Contacts between the two chains:
Residue N305 in the first protein contacts residue Y103 in the second protein (closest heavy-atom distance 4.6 Å).
Residue N373 in the first protein is in contact with residue G26 in the second protein (closest heavy-atom distance 2.9 Å).
Residue I69 in the first protein is in contact with residue D33 in the second protein (closest heavy-atom distance 4.1 Å).
Residue V66 in the first protein is in contact with residue G54 in the second protein (closest heavy-atom distance 4.9 Å).
Residue A68 in the first protein contacts residue D98 in the second protein (closest heavy-atom distance 4.1 Å).
Residue S67 in the first protein contacts residue I31 in the second protein (closest heavy-atom distance 4.8 Å).
Residue N373 in the first protein is in contact with residue I101 in the second protein (closest heavy-atom distance 4.4 Å).
Residue Q301 in the first protein contacts residue A105 in the second protein (closest heavy-atom distance 3.8 Å).
Residue E372 in the first protein is in contact with residue I28 in the second protein (closest heavy-atom distance 4.0 Å).
Residue E372 in the first protein interacts with residue G26 in the second protein (closest heavy-atom distance 4.3 Å).
Residue A68 in the first protein interacts with residue L108 in the second protein (closest heavy-atom distance 3.4 Å).
Residue N373 in the first protein interacts with residue R2 in the second protein (closest heavy-atom distance 4.5 Å).
Residue I69 in the first protein contacts residue L108 in the second protein (closest heavy-atom distance 4.1 Å).
Residue M71 in the first protein is in contact with residue Y103 in the second protein (closest heavy-atom distance 3.9 Å).
Residue G64 in the first protein is in contact with residue S53 in the second protein (closest heavy-atom distance 3.4 Å).
Residue N305 in the first protein interacts with residue A104 in the second protein (closest heavy-atom distance 3.3 Å).
Residue M71 in the first protein is in contact with residue L100 in the second protein (closest heavy-atom distance 3.6 Å).
Residue E372 in the first protein contacts residue I101 in the second protein (closest heavy-atom distance 4.7 Å).
Residue Y370 in the first protein interacts with residue I28 in the second protein (closest heavy-atom distance 4.9 Å).
Residue T371 in the first protein interacts with residue I101 in the second protein (closest heavy-atom distance 3.4 Å).
Residue A68 in the first protein is in contact with residue S53 in the second protein (closest heavy-atom distance 4.5 Å).
Residue V376 in the first protein is in contact with residue I101 in the second protein (closest heavy-atom distance 4.5 Å).
Residue S67 in the first protein is in contact with residue S53 in the second protein (closest heavy-atom distance 4.1 Å).
Residue A72 in the first protein contacts residue L108 in the second protein (closest heavy-atom distance 3.8 Å).
Residue Q374 in the first protein is in contact with residue R2 in the second protein (closest heavy-atom distance 4.8 Å).
Residue M71 in the first protein is in contact with residue I31 in the second protein (closest heavy-atom distance 3.8 Å).
Residue S67 in the first protein interacts with residue D33 in the second protein (closest heavy-atom distance 4.3 Å).
Residue G65 in the first protein contacts residue S53 in the second protein (closest heavy-atom distance 4.5 Å).
Residue S75 in the first protein interacts with residue S106 in the second protein (closest heavy-atom distance 3.8 Å).
Residue S67 in the first protein is in contact with residue T52 in the second protein (closest heavy-atom distance 4.1 Å).
Residue Q301 in the first protein interacts with residue A104 in the second protein (closest heavy-atom distance 4.3 Å).
Residue A72 in the first protein is in contact with residue S106 in the second protein (closest heavy-atom distance 3.8 Å).
Residue A68 in the first protein interacts with residue G99 in the second protein (closest heavy-atom distance 4.2 Å).
Residue G64 in the first protein is in contact with residue K30 in the second protein (closest heavy-atom distance 4.5 Å).
Residue A68 in the first protein contacts residue N32 in the second protein (closest heavy-atom distance 4.4 Å).
Residue A68 in the first protein interacts with residue I31 in the second protein (closest heavy-atom distance 3.1 Å).
Residue A298 in the first protein contacts residue I101 in the second protein (closest heavy-atom distance 4.3 Å).
Residue N373 in the first protein contacts residue Y111 in the second protein (closest heavy-atom distance 4.5 Å).
Residue V66 in the first protein contacts residue T52 in the second protein (closest heavy-atom distance 3.6 Å).
Residue L369 in the first protein contacts residue Y103 in the second protein (closest heavy-atom distance 3.8 Å).
Residue N373 in the first protein is in contact with residue Q3 in the second protein (closest heavy-atom distance 4.4 Å).
Residue I61 in the first protein contacts residue Y103 in the second protein (closest heavy-atom distance 3.7 Å).
Residue I76 in the first protein is in contact with residue Q107 in the second protein (closest heavy-atom distance 3.3 Å).
Residue Y370 in the first protein contacts residue A104 in the second protein (closest heavy-atom distance 4.2 Å).
Residue G64 in the first protein is in contact with residue I31 in the second protein (closest heavy-atom distance 4.6 Å).
Residue S75 in the first protein is in contact with residue A105 in the second protein (closest heavy-atom distance 3.7 Å).
Residue A72 in the first protein is in contact with residue L100 in the second protein (closest heavy-atom distance 4.3 Å).
Residue V302 in the first protein interacts with residue S102 in the second protein (closest heavy-atom distance 3.9 Å).
Residue V302 in the first protein contacts residue A104 in the second protein (closest heavy-atom distance 4.3 Å).
Residue I76 in the first protein interacts with residue S106 in the second protein (closest heavy-atom distance 3.9 Å).
Residue A298 in the first protein is in contact with residue S102 in the second protein (closest heavy-atom distance 5.0 Å).
Residue A68 in the first protein contacts residue D33 in the second protein (closest heavy-atom distance 3.5 Å).
Residue Y370 in the first protein contacts residue S102 in the second protein (closest heavy-atom distance 3.7 Å).
Residue G65 in the first protein is in contact with residue G54 in the second protein (closest heavy-atom distance 4.7 Å).
Residue T371 in the first protein contacts residue S102 in the second protein (closest heavy-atom distance 3.7 Å).
Residue Y370 in the first protein interacts with residue Y103 in the second protein (closest heavy-atom distance 3.1 Å).
Residue M149 in the first protein interacts with residue L108 in the second protein (closest heavy-atom distance 3.8 Å).
Residue E372 in the first protein contacts residue I27 in the second protein (closest heavy-atom distance 4.5 Å).
Residue V66 in the first protein contacts residue S53 in the second protein (closest heavy-atom distance 4.8 Å).
Residue V145 in the first protein interacts with residue Q107 in the second protein (closest heavy-atom distance 4.7 Å).

These two protein chains interact to form a complex.

Sequence of the first protein:
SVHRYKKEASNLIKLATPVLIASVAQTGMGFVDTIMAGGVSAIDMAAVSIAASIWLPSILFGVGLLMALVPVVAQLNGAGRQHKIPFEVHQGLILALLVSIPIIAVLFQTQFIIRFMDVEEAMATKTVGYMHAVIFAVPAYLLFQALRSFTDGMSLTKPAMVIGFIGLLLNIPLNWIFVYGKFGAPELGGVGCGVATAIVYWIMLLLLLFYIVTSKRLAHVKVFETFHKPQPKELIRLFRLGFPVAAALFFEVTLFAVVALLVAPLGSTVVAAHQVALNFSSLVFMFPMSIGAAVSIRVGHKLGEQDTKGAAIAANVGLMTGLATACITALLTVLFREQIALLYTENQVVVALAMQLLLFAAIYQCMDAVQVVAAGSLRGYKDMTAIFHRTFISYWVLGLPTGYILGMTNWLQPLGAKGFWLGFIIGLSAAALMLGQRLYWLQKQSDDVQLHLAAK

Sequence of the second protein:
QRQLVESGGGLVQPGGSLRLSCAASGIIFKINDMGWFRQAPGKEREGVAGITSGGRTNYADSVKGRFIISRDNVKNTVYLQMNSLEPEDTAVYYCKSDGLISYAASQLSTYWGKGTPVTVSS